Contacts between the two chains:
Residue K59 in chain B interacts with residue E34 in chain A (closest heavy-atom distance 3.8 Å).
Residue Q52 in chain B is in contact with residue D33 in chain A (closest heavy-atom distance 4.9 Å).
Residue Q52 in chain B contacts residue Q36 in chain A (closest heavy-atom distance 4.7 Å).
Residue Y58 in chain B is in contact with residue L30 in chain A (closest heavy-atom distance 4.2 Å).
Residue N55 in chain B is in contact with residue A29 in chain A (closest heavy-atom distance 4.3 Å).
Residue R56 in chain B contacts residue D33 in chain A (closest heavy-atom distance 2.4 Å).
Residue Q52 in chain B is in contact with residue Q32 in chain A (closest heavy-atom distance 3.6 Å).
Residue K59 in chain B is in contact with residue D33 in chain A (closest heavy-atom distance 4.2 Å).
Residue K59 in chain B interacts with residue L30 in chain A (closest heavy-atom distance 3.3 Å).
Residue R56 in chain B interacts with residue Q36 in chain A (closest heavy-atom distance 3.8 Å).

Sequence of chain B:
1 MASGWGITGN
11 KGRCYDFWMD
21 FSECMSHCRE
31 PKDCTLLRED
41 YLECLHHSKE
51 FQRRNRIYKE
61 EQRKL

Sequence of chain A:
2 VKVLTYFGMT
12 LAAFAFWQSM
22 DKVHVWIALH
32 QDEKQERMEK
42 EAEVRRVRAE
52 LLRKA

These two protein chains interact to form a complex.